Sequence of the first protein:
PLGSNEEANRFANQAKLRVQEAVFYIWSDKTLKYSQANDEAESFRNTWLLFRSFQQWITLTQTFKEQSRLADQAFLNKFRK

Contacts between the two chains:
Residue V47 in the second protein contacts residue N6 in the first protein (closest heavy-atom distance 4.3 Å).
Residue F105 in the second protein interacts with residue W28 in the first protein (closest heavy-atom distance 4.7 Å).
Residue L104 in the second protein is in contact with residue Q21 in the first protein (closest heavy-atom distance 3.1 Å).
Residue F105 in the second protein is in contact with residue Q21 in the first protein (closest heavy-atom distance 3.2 Å).
Residue F32 in the second protein interacts with residue N6 in the first protein (closest heavy-atom distance 4.6 Å).
Residue L129 in the second protein interacts with residue F25 in the first protein (closest heavy-atom distance 3.9 Å).
Residue L31 in the second protein interacts with residue F12 in the first protein (closest heavy-atom distance 4.7 Å).
Residue F32 in the second protein is in contact with residue E8 in the first protein (closest heavy-atom distance 5.0 Å).
Residue C158 in the second protein contacts residue V24 in the first protein (closest heavy-atom distance 3.5 Å).
Residue V47 in the second protein contacts residue A9 in the first protein (closest heavy-atom distance 3.9 Å).
Residue F154 in the second protein contacts residue V24 in the first protein (closest heavy-atom distance 4.2 Å).
Residue E127 in the second protein is in contact with residue F25 in the first protein (closest heavy-atom distance 4.3 Å).
Residue R120 in the second protein contacts residue Q21 in the first protein (closest heavy-atom distance 3.8 Å).
Residue F32 in the second protein is in contact with residue A9 in the first protein (closest heavy-atom distance 3.2 Å).
Residue F141 in the second protein is in contact with residue L33 in the first protein (closest heavy-atom distance 3.7 Å).
Residue F105 in the second protein interacts with residue V24 in the first protein (closest heavy-atom distance 3.5 Å).
Residue C158 in the second protein is in contact with residue I27 in the first protein (closest heavy-atom distance 4.6 Å).
Residue V121 in the second protein interacts with residue Q21 in the first protein (closest heavy-atom distance 3.9 Å).
Residue E133 in the second protein is in contact with residue L33 in the first protein (closest heavy-atom distance 4.5 Å).
Residue K50 in the second protein interacts with residue A13 in the first protein (closest heavy-atom distance 4.7 Å).
Residue A51 in the second protein interacts with residue A16 in the first protein (closest heavy-atom distance 5.0 Å).
Residue A122 in the second protein is in contact with residue F25 in the first protein (closest heavy-atom distance 4.5 Å).
Residue L125 in the second protein is in contact with residue Q21 in the first protein (closest heavy-atom distance 4.2 Å).
Residue I149 in the second protein is in contact with residue W28 in the first protein (closest heavy-atom distance 4.1 Å).
Residue K50 in the second protein is in contact with residue N10 in the first protein (closest heavy-atom distance 3.8 Å).
Residue E97 in the second protein interacts with residue V20 in the first protein (closest heavy-atom distance 5.0 Å).
Residue L118 in the second protein interacts with residue W28 in the first protein (closest heavy-atom distance 4.9 Å).
Residue F32 in the second protein interacts with residue F12 in the first protein (closest heavy-atom distance 4.9 Å).
Residue E27 in the second protein is in contact with residue F12 in the first protein (closest heavy-atom distance 4.8 Å).
Residue F141 in the second protein is in contact with residue W28 in the first protein (closest heavy-atom distance 4.0 Å).
Residue E140 in the second protein contacts residue L33 in the first protein (closest heavy-atom distance 3.8 Å).
Residue F105 in the second protein contacts residue F25 in the first protein (closest heavy-atom distance 4.5 Å).
Residue E124 in the second protein contacts residue L18 in the first protein (closest heavy-atom distance 5.0 Å).
Residue R100 in the second protein contacts residue K17 in the first protein (closest heavy-atom distance 4.6 Å).
Residue L118 in the second protein interacts with residue F25 in the first protein (closest heavy-atom distance 3.7 Å).
Residue I138 in the second protein contacts residue W28 in the first protein (closest heavy-atom distance 4.5 Å).
Residue E140 in the second protein interacts with residue S36 in the first protein (closest heavy-atom distance 3.6 Å).
Residue A136 in the second protein is in contact with residue L33 in the first protein (closest heavy-atom distance 3.5 Å).
Residue I157 in the second protein interacts with residue W28 in the first protein (closest heavy-atom distance 4.2 Å).
Residue E127 in the second protein interacts with residue Y26 in the first protein (closest heavy-atom distance 3.2 Å).
Residue I113 in the second protein interacts with residue W28 in the first protein (closest heavy-atom distance 4.4 Å).
Residue H43 in the second protein contacts residue N6 in the first protein (closest heavy-atom distance 4.4 Å).
Residue L125 in the second protein contacts residue F25 in the first protein (closest heavy-atom distance 3.8 Å).
Residue I157 in the second protein contacts residue I27 in the first protein (closest heavy-atom distance 3.9 Å).
Residue G53 in the second protein is in contact with residue K17 in the first protein (closest heavy-atom distance 4.9 Å).
Residue L104 in the second protein contacts residue V20 in the first protein (closest heavy-atom distance 3.9 Å).
Residue L125 in the second protein contacts residue Y26 in the first protein (closest heavy-atom distance 4.4 Å).
Residue F154 in the second protein contacts residue W28 in the first protein (closest heavy-atom distance 4.3 Å).
Residue A51 in the second protein is in contact with residue A9 in the first protein (closest heavy-atom distance 4.5 Å).
Residue L104 in the second protein interacts with residue K17 in the first protein (closest heavy-atom distance 3.6 Å).
Residue L125 in the second protein contacts residue L18 in the first protein (closest heavy-atom distance 4.3 Å).
Residue V121 in the second protein contacts residue F25 in the first protein (closest heavy-atom distance 4.2 Å).
Residue A51 in the second protein is in contact with residue F12 in the first protein (closest heavy-atom distance 3.6 Å).
Residue F141 in the second protein interacts with residue T32 in the first protein (closest heavy-atom distance 3.0 Å).
Residue I138 in the second protein contacts residue L33 in the first protein (closest heavy-atom distance 4.9 Å).
Residue A101 in the second protein contacts residue Q21 in the first protein (closest heavy-atom distance 4.3 Å).
Residue L125 in the second protein is in contact with residue E22 in the first protein (closest heavy-atom distance 3.6 Å).

These two protein chains interact to form a complex.

Sequence of the second protein:
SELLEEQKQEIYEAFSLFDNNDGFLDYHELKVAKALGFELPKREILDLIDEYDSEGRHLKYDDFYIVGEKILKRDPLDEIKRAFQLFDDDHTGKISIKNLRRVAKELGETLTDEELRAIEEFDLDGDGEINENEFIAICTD